Interface contacts:
Residue F62 in protein 1 interacts with residue E49 in protein 2 (closest heavy-atom distance 4.2 Å).
Residue G33 in protein 1 interacts with residue V67 in protein 2 (closest heavy-atom distance 4.4 Å).
Residue D61 in protein 1 interacts with residue N86 in protein 2 (closest heavy-atom distance 4.1 Å).
Residue G33 in protein 1 contacts residue R68 in protein 2 (closest heavy-atom distance 4.4 Å).

The following describes two proteins that form a bound complex.

Sequence of protein 2:
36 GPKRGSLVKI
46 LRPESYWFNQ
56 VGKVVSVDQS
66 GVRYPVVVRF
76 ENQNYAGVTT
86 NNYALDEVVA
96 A

Sequence of protein 1:
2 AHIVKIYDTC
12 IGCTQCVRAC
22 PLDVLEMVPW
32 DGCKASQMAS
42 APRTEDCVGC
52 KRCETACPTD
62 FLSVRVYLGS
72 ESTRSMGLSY